Sequence of chain A:
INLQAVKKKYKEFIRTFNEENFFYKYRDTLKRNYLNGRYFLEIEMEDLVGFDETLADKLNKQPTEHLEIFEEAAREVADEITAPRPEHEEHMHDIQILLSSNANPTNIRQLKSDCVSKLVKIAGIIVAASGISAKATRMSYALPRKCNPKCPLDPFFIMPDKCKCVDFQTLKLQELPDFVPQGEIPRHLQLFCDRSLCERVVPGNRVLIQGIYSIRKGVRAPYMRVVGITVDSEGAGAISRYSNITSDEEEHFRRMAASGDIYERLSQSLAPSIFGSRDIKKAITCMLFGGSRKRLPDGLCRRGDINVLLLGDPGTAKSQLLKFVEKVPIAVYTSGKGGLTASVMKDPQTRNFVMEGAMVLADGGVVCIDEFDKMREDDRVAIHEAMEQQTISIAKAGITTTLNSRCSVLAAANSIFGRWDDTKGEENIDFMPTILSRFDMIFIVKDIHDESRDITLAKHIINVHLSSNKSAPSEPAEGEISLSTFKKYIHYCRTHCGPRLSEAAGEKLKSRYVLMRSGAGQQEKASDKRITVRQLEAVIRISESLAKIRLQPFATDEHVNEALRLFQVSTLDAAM

Interface contacts:
Residue V165 in chain B is in contact with residue F208 in chain A (closest heavy-atom distance 3.5 Å).
Residue E163 in chain B contacts residue D212 in chain A (closest heavy-atom distance 3.3 Å).
Residue L118 in chain B is in contact with residue K215 in chain A (closest heavy-atom distance 3.2 Å).
Residue E163 in chain B is in contact with residue M210 in chain A (closest heavy-atom distance 3.0 Å).
Residue G246 in chain B interacts with residue Y186 in chain A (closest heavy-atom distance 2.6 Å).
Residue S115 in chain B contacts residue C216 in chain A (closest heavy-atom distance 2.8 Å).
Residue R245 in chain B is in contact with residue Y186 in chain A (closest heavy-atom distance 3.1 Å).
Residue D485 in chain B contacts residue K597 in chain A (closest heavy-atom distance 3.6 Å).
Residue S493 in chain B contacts residue R589 in chain A (closest heavy-atom distance 2.5 Å).
Residue T378 in chain B is in contact with residue R422 in chain A (closest heavy-atom distance 2.8 Å).
Residue T379 in chain B contacts residue R422 in chain A (closest heavy-atom distance 2.6 Å).
Residue I361 in chain B is in contact with residue T472 in chain A (closest heavy-atom distance 3.2 Å).
Residue P342 in chain B interacts with residue T506 in chain A (closest heavy-atom distance 3.4 Å).
Residue S347 in chain B interacts with residue Q461 in chain A (closest heavy-atom distance 2.5 Å).
Residue H500 in chain B contacts residue I616 in chain A (closest heavy-atom distance 3.4 Å).
Residue S115 in chain B interacts with residue D218 in chain A (closest heavy-atom distance 3.1 Å).
Residue R212 in chain B contacts residue G155 in chain A (closest heavy-atom distance 3.6 Å).
Residue D404 in chain B contacts residue Q461 in chain A (closest heavy-atom distance 2.9 Å).
Residue L118 in chain B interacts with residue C216 in chain A (closest heavy-atom distance 3.5 Å).
Residue T364 in chain B is in contact with residue I466 in chain A (closest heavy-atom distance 3.4 Å).
Residue S368 in chain B contacts residue K468 in chain A (closest heavy-atom distance 2.7 Å).
Residue A207 in chain B contacts residue D435 in chain A (closest heavy-atom distance 3.0 Å).
Residue A207 in chain B interacts with residue N476 in chain A (closest heavy-atom distance 3.2 Å).
Residue V497 in chain B contacts residue K582 in chain A (closest heavy-atom distance 3.4 Å).
Residue G208 in chain B is in contact with residue V253 in chain A (closest heavy-atom distance 3.4 Å).
Residue V377 in chain B is in contact with residue K417 in chain A (closest heavy-atom distance 3.5 Å).
Residue A207 in chain B contacts residue V432 in chain A (closest heavy-atom distance 2.9 Å).
Residue R351 in chain B interacts with residue T463 in chain A (closest heavy-atom distance 2.9 Å).
Residue P242 in chain B contacts residue I209 in chain A (closest heavy-atom distance 3.5 Å).
Residue G208 in chain B contacts residue D435 in chain A (closest heavy-atom distance 2.4 Å).
Residue R212 in chain B contacts residue I156 in chain A (closest heavy-atom distance 3.1 Å).
Residue A207 in chain B interacts with residue S477 in chain A (closest heavy-atom distance 3.4 Å).
Residue S250 in chain B contacts residue Y186 in chain A (closest heavy-atom distance 3.2 Å).
Residue T114 in chain B is in contact with residue D218 in chain A (closest heavy-atom distance 3.2 Å).
Residue G370 in chain B interacts with residue K468 in chain A (closest heavy-atom distance 3.0 Å).
Residue E203 in chain B interacts with residue N476 in chain A (closest heavy-atom distance 3.0 Å).
Residue I492 in chain B is in contact with residue R589 in chain A (closest heavy-atom distance 3.3 Å).
Residue K244 in chain B interacts with residue A160 in chain A (closest heavy-atom distance 2.4 Å).
Residue S343 in chain B contacts residue R610 in chain A (closest heavy-atom distance 3.1 Å).
Residue S115 in chain B is in contact with residue V217 in chain A (closest heavy-atom distance 2.9 Å).
Residue Q348 in chain B is in contact with residue Q461 in chain A (closest heavy-atom distance 3.5 Å).
Residue S301 in chain B interacts with residue D364 in chain A (closest heavy-atom distance 2.9 Å).
Residue L241 in chain B is in contact with residue I209 in chain A (closest heavy-atom distance 3.0 Å).
Residue E405 in chain B interacts with residue V453 in chain A (closest heavy-atom distance 3.2 Å).
Residue R366 in chain B interacts with residue L411 in chain A (closest heavy-atom distance 3.0 Å).
Residue S301 in chain B interacts with residue L366 in chain A (closest heavy-atom distance 3.3 Å).
Residue D489 in chain B interacts with residue R589 in chain A (closest heavy-atom distance 2.7 Å).
Residue Y352 in chain B interacts with residue D364 in chain A (closest heavy-atom distance 2.9 Å).
Residue T364 in chain B interacts with residue A467 in chain A (closest heavy-atom distance 3.2 Å).
Residue P362 in chain B is in contact with residue T472 in chain A (closest heavy-atom distance 2.9 Å).
Residue T364 in chain B interacts with residue S465 in chain A (closest heavy-atom distance 3.5 Å).
Residue S493 in chain B is in contact with residue V586 in chain A (closest heavy-atom distance 3.0 Å).
Residue R366 in chain B is in contact with residue D450 in chain A (closest heavy-atom distance 3.6 Å).
Residue R453 in chain B interacts with residue R602 in chain A (closest heavy-atom distance 3.3 Å).
Residue S369 in chain B interacts with residue A469 in chain A (closest heavy-atom distance 3.3 Å).
Residue C240 in chain B is in contact with residue P211 in chain A (closest heavy-atom distance 2.9 Å).
Residue P300 in chain B interacts with residue D364 in chain A (closest heavy-atom distance 3.0 Å).
Residue S343 in chain B interacts with residue T608 in chain A (closest heavy-atom distance 3.3 Å).
Residue S369 in chain B contacts residue K468 in chain A (closest heavy-atom distance 2.6 Å).
Residue L118 in chain B is in contact with residue C214 in chain A (closest heavy-atom distance 3.4 Å).

The following describes two proteins that form a bound complex.

Sequence of chain B:
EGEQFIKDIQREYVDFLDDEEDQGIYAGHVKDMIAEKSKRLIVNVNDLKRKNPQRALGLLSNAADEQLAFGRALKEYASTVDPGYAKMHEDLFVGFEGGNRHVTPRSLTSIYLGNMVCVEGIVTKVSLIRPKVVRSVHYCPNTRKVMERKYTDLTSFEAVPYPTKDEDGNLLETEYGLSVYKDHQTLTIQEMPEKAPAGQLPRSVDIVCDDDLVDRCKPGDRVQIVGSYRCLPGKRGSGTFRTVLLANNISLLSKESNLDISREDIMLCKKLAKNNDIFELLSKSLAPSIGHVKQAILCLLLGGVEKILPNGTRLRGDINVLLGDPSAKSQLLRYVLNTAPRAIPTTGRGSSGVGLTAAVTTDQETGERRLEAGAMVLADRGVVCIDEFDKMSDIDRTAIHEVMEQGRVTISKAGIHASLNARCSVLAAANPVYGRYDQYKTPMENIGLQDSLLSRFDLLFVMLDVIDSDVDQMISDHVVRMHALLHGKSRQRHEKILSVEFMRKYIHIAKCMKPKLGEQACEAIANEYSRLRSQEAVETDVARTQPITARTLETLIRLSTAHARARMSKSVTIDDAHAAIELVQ